Sequence of protein 1:
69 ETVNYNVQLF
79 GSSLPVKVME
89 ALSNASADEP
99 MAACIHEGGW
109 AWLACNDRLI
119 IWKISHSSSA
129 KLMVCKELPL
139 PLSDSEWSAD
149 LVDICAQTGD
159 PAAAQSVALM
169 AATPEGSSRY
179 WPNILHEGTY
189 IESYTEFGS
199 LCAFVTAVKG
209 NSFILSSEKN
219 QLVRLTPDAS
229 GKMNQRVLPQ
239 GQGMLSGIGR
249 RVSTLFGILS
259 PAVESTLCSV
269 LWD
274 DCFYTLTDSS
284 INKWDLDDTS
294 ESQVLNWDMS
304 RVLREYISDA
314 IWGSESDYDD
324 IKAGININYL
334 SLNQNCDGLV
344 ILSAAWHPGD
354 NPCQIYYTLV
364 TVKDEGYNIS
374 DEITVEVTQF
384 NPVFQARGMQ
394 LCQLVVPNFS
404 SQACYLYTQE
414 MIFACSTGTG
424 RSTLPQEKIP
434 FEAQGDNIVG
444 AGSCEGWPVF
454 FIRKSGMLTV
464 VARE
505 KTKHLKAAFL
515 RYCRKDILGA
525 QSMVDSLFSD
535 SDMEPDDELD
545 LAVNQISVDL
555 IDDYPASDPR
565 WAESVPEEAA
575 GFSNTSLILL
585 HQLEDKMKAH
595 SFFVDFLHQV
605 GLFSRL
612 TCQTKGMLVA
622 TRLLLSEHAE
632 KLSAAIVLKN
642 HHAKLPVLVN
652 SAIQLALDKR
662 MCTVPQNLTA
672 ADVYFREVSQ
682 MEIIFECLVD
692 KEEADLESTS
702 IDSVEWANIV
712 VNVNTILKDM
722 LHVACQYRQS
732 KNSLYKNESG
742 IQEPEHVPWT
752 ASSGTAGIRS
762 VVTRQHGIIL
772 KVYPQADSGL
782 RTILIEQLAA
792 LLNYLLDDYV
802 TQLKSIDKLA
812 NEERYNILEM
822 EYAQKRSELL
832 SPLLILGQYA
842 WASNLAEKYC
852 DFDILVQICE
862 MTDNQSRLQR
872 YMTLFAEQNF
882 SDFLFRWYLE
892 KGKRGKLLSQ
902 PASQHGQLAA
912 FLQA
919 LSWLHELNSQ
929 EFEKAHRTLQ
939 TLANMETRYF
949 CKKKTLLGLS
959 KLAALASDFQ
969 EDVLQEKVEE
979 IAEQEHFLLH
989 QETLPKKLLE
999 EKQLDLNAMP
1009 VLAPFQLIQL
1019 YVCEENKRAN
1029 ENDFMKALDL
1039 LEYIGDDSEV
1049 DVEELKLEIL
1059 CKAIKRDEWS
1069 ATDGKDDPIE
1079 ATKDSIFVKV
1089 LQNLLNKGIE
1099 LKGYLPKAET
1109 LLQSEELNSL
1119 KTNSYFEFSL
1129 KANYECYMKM

Sequence of protein 2:
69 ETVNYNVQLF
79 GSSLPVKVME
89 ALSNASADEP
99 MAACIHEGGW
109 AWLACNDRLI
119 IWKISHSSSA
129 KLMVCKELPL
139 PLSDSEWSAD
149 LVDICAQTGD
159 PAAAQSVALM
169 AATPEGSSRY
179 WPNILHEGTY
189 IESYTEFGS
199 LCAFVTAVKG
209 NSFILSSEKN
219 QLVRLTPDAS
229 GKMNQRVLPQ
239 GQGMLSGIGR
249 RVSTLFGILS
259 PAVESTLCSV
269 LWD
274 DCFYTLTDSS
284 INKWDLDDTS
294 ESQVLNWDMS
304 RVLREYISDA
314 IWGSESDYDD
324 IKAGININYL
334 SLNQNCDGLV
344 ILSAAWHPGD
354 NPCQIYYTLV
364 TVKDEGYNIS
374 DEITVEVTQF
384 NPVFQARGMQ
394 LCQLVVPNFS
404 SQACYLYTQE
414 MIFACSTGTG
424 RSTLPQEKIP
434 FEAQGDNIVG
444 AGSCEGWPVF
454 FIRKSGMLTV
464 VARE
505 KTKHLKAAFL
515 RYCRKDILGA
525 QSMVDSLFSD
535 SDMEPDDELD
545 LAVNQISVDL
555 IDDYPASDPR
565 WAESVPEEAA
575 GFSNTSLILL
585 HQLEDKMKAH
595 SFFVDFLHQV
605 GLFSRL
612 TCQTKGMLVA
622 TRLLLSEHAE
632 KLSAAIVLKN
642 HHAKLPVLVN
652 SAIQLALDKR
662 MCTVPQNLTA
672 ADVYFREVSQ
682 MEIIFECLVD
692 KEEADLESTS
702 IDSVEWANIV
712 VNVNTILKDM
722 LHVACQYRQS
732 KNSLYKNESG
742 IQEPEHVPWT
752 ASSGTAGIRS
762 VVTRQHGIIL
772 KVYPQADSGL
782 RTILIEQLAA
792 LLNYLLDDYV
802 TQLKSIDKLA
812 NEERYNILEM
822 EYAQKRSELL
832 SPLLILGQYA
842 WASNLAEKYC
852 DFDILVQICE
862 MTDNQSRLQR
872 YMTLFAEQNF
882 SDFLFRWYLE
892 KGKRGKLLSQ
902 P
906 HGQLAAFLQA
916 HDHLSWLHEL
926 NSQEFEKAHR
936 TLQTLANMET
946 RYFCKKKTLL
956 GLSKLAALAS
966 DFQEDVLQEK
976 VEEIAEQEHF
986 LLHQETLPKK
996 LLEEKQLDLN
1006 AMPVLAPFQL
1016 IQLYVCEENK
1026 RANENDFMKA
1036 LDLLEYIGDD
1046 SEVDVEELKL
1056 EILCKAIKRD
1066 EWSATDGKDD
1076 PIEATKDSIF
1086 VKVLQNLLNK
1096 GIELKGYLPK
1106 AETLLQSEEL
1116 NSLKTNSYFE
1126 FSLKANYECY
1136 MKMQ

The following describes two proteins that form a bound complex.

Interface contacts:
Residue A1130 in protein 2 interacts with residue S580 in protein 1 (closest heavy-atom distance 4.4 Å).
Residue E1133 in protein 2 interacts with residue I582 in protein 1 (closest heavy-atom distance 4.4 Å).
Residue F1126 in protein 2 contacts residue S580 in protein 1 (closest heavy-atom distance 4.6 Å).
Residue E1125 in protein 2 is in contact with residue T579 in protein 1 (closest heavy-atom distance 4.8 Å).
Residue F1126 in protein 2 interacts with residue T579 in protein 1 (closest heavy-atom distance 3.1 Å).
Residue F1126 in protein 2 is in contact with residue L581 in protein 1 (closest heavy-atom distance 4.8 Å).
Residue A1130 in protein 2 interacts with residue L581 in protein 1 (closest heavy-atom distance 3.5 Å).